Residue-level contacts at the interface:
Residue K174 in protein 1 contacts residue M9 in protein 2 (closest heavy-atom distance 3.5 Å).
Residue L144 in protein 1 contacts residue L12 in protein 2 (closest heavy-atom distance 3.7 Å).
Residue K141 in protein 1 contacts residue L8 in protein 2 (closest heavy-atom distance 3.7 Å).
Residue I133 in protein 1 contacts residue A1 in protein 2 (closest heavy-atom distance 4.1 Å).
Residue L130 in protein 1 interacts with residue A1 in protein 2 (closest heavy-atom distance 3.6 Å).
Residue I133 in protein 1 interacts with residue L5 in protein 2 (closest heavy-atom distance 4.0 Å).
Residue S177 in protein 1 is in contact with residue L5 in protein 2 (closest heavy-atom distance 3.5 Å).
Residue S177 in protein 1 interacts with residue M9 in protein 2 (closest heavy-atom distance 3.4 Å).
Residue I136 in protein 1 interacts with residue L5 in protein 2 (closest heavy-atom distance 4.8 Å).
Residue I140 in protein 1 interacts with residue L8 in protein 2 (closest heavy-atom distance 3.8 Å).
Residue V170 in protein 1 contacts residue M9 in protein 2 (closest heavy-atom distance 4.4 Å).
Residue A137 in protein 1 interacts with residue L8 in protein 2 (closest heavy-atom distance 3.1 Å).
Residue L180 in protein 1 is in contact with residue L5 in protein 2 (closest heavy-atom distance 4.5 Å).
Residue K134 in protein 1 contacts residue E4 in protein 2 (closest heavy-atom distance 3.4 Å).
Residue A137 in protein 1 is in contact with residue E4 in protein 2 (closest heavy-atom distance 4.0 Å).
Residue F184 in protein 1 is in contact with residue T2 in protein 2 (closest heavy-atom distance 4.7 Å).
Residue I133 in protein 1 interacts with residue T2 in protein 2 (closest heavy-atom distance 4.6 Å).
Residue V170 in protein 1 contacts residue L12 in protein 2 (closest heavy-atom distance 3.9 Å).
Residue I140 in protein 1 is in contact with residue L5 in protein 2 (closest heavy-atom distance 4.7 Å).
Residue L130 in protein 1 interacts with residue T2 in protein 2 (closest heavy-atom distance 3.8 Å).
Residue Q131 in protein 1 is in contact with residue A1 in protein 2 (closest heavy-atom distance 4.9 Å).
Residue L144 in protein 1 interacts with residue L8 in protein 2 (closest heavy-atom distance 4.3 Å).
Residue K134 in protein 1 contacts residue A1 in protein 2 (closest heavy-atom distance 4.1 Å).
Residue K181 in protein 1 contacts residue D6 in protein 2 (closest heavy-atom distance 3.4 Å).
Residue A137 in protein 1 is in contact with residue L5 in protein 2 (closest heavy-atom distance 4.0 Å).
Residue K174 in protein 1 contacts residue L12 in protein 2 (closest heavy-atom distance 3.5 Å).
Residue S173 in protein 1 interacts with residue M9 in protein 2 (closest heavy-atom distance 3.4 Å).

Sequence of protein 1:
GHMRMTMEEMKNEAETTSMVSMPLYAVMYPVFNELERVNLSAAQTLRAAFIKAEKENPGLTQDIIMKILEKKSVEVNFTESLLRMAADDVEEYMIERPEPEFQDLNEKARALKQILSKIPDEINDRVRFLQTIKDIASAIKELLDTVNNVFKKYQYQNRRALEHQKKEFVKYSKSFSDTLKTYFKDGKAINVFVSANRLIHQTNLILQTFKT

These two protein chains interact to form a complex.

Sequence of protein 2:
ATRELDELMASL